Residue-level contacts at the interface:
Residue M389 in chain A interacts with residue Q282 in chain B (closest heavy-atom distance 3.2 Å).
Residue V319 in chain A is in contact with residue F278 in chain B (closest heavy-atom distance 3.6 Å).
Residue L429 in chain A interacts with residue T176 in chain B (closest heavy-atom distance 3.3 Å).
Residue F78 in chain A contacts residue F164 in chain B (closest heavy-atom distance 3.0 Å).
Residue Y381 in chain A is in contact with residue I27 in chain B (closest heavy-atom distance 3.0 Å).
Residue Y317 in chain A is in contact with residue L20 in chain B (closest heavy-atom distance 3.6 Å).
Residue A394 in chain A interacts with residue T183 in chain B (closest heavy-atom distance 3.3 Å).
Residue L77 in chain A is in contact with residue L143 in chain B (closest heavy-atom distance 3.5 Å).
Residue F42 in chain A is in contact with residue Y150 in chain B (closest heavy-atom distance 3.6 Å).
Residue P70 in chain A interacts with residue L102 in chain B (closest heavy-atom distance 3.4 Å).
Residue I322 in chain A contacts residue F278 in chain B (closest heavy-atom distance 3.6 Å).
Residue W378 in chain A is in contact with residue I27 in chain B (closest heavy-atom distance 2.8 Å).
Residue A394 in chain A contacts residue Y180 in chain B (closest heavy-atom distance 3.6 Å).
Residue Y63 in chain A interacts with residue T198 in chain B (closest heavy-atom distance 3.0 Å).
Residue F495 in chain A interacts with residue M130 in chain B (closest heavy-atom distance 3.6 Å).
Residue E39 in chain A contacts residue Y150 in chain B (closest heavy-atom distance 3.4 Å).
Residue Y67 in chain A is in contact with residue T105 in chain B (closest heavy-atom distance 3.4 Å).
Residue F81 in chain A is in contact with residue A139 in chain B (closest heavy-atom distance 3.5 Å).
Residue G390 in chain A interacts with residue Y180 in chain B (closest heavy-atom distance 3.5 Å).
Residue R318 in chain A interacts with residue Q282 in chain B (closest heavy-atom distance 3.2 Å).
Residue E346 in chain A is in contact with residue M33 in chain B (closest heavy-atom distance 3.6 Å).
Residue P328 in chain A contacts residue T228 in chain B (closest heavy-atom distance 3.6 Å).
Residue F495 in chain A interacts with residue I127 in chain B (closest heavy-atom distance 3.1 Å).
Residue C85 in chain A is in contact with residue A139 in chain B (closest heavy-atom distance 3.6 Å).
Residue Y67 in chain A is in contact with residue C106 in chain B (closest heavy-atom distance 3.5 Å).
Residue V79 in chain A is in contact with residue F128 in chain B (closest heavy-atom distance 3.4 Å).
Residue T86 in chain A contacts residue L135 in chain B (closest heavy-atom distance 3.4 Å).
Residue Q307 in chain A is in contact with residue N287 in chain B (closest heavy-atom distance 3.4 Å).
Residue D397 in chain A interacts with residue G288 in chain B (closest heavy-atom distance 3.2 Å).
Residue M75 in chain A contacts residue G168 in chain B (closest heavy-atom distance 3.3 Å).
Residue I386 in chain A interacts with residue V217 in chain B (closest heavy-atom distance 3.5 Å).
Residue G71 in chain A contacts residue I170 in chain B (closest heavy-atom distance 3.5 Å).
Residue P328 in chain A is in contact with residue S270 in chain B (closest heavy-atom distance 3.4 Å).
Residue F330 in chain A is in contact with residue Y258 in chain B (closest heavy-atom distance 3.5 Å).
Residue Y63 in chain A contacts residue P199 in chain B (closest heavy-atom distance 3.5 Å).
Residue A326 in chain A is in contact with residue A271 in chain B (closest heavy-atom distance 3.4 Å).
Residue K393 in chain A interacts with residue V286 in chain B (closest heavy-atom distance 3.1 Å).
Residue E39 in chain A is in contact with residue E149 in chain B (closest heavy-atom distance 2.9 Å).
Residue I335 in chain A contacts residue P30 in chain B (closest heavy-atom distance 3.6 Å).
Residue Y317 in chain A interacts with residue H17 in chain B (closest heavy-atom distance 2.8 Å).
Residue L323 in chain A interacts with residue T275 in chain B (closest heavy-atom distance 3.6 Å).
Residue Y325 in chain A contacts residue I224 in chain B (closest heavy-atom distance 3.4 Å).
Residue F78 in chain A interacts with residue F144 in chain B (closest heavy-atom distance 3.4 Å).
Residue V79 in chain A interacts with residue G168 in chain B (closest heavy-atom distance 3.4 Å).
Residue R312 in chain A contacts residue H17 in chain B (closest heavy-atom distance 3.5 Å).
Residue Y383 in chain A interacts with residue L221 in chain B (closest heavy-atom distance 3.5 Å).
Residue E39 in chain A is in contact with residue R146 in chain B (closest heavy-atom distance 3.4 Å).
Residue Y67 in chain A is in contact with residue W200 in chain B (closest heavy-atom distance 3.5 Å).
Residue M34 in chain A contacts residue Y150 in chain B (closest heavy-atom distance 3.4 Å).
Residue L83 in chain A interacts with residue F128 in chain B (closest heavy-atom distance 3.3 Å).
Residue T86 in chain A interacts with residue F131 in chain B (closest heavy-atom distance 3.4 Å).
Residue K393 in chain A is in contact with residue N287 in chain B (closest heavy-atom distance 3.0 Å).
Residue L83 in chain A is in contact with residue F131 in chain B (closest heavy-atom distance 3.4 Å).
Residue Y317 in chain A contacts residue L21 in chain B (closest heavy-atom distance 3.2 Å).
Residue F330 in chain A is in contact with residue L253 in chain B (closest heavy-atom distance 3.6 Å).
Residue F411 in chain A contacts residue R12 in chain B (closest heavy-atom distance 3.5 Å).
Residue L321 in chain A interacts with residue F23 in chain B (closest heavy-atom distance 3.6 Å).
Residue F495 in chain A is in contact with residue F131 in chain B (closest heavy-atom distance 3.4 Å).
Residue K393 in chain A interacts with residue L285 in chain B (closest heavy-atom distance 3.5 Å).
Residue L320 in chain A is in contact with residue I27 in chain B (closest heavy-atom distance 3.5 Å).

Sequence of chain A:
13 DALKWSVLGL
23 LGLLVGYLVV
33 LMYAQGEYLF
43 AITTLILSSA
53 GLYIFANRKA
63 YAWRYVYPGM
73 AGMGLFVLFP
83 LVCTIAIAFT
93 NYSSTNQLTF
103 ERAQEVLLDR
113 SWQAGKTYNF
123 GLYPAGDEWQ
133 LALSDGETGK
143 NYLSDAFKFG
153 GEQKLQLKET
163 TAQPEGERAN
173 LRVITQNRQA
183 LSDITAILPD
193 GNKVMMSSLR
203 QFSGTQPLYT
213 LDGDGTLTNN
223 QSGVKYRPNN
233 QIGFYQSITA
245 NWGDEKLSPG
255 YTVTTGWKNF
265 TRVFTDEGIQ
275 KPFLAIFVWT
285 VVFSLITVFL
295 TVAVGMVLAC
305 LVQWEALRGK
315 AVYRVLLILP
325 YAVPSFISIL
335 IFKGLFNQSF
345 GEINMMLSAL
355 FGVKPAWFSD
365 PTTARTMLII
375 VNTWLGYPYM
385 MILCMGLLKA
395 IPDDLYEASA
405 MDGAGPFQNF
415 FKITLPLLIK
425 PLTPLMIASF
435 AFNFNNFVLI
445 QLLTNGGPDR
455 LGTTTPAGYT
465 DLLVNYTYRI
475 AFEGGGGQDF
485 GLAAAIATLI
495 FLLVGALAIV

These two protein chains interact to form a complex.

Sequence of chain B:
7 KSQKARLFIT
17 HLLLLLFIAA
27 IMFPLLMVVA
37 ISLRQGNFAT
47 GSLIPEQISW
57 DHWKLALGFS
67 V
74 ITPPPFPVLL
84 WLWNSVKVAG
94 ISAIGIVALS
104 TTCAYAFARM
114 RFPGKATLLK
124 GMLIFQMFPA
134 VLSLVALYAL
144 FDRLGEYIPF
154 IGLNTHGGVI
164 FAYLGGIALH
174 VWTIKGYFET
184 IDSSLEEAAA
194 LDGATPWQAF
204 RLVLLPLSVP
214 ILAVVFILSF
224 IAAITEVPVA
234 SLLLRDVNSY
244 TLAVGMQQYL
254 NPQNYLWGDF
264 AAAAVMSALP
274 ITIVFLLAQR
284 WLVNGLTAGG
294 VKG